The following describes two proteins that form a bound complex.

Interface contacts:
Residue R52 in the first protein interacts with residue S345 in the second protein (closest heavy-atom distance 3.1 Å).
Residue Y236 in the first protein contacts residue V404 in the second protein (closest heavy-atom distance 4.5 Å).
Residue K240 in the first protein interacts with residue L403 in the second protein (closest heavy-atom distance 3.8 Å).
Residue V48 in the first protein interacts with residue A341 in the second protein (closest heavy-atom distance 4.7 Å).
Residue S45 in the first protein is in contact with residue Q405 in the second protein (closest heavy-atom distance 2.7 Å).
Residue G212 in the first protein interacts with residue P396 in the second protein (closest heavy-atom distance 4.4 Å).
Residue I239 in the first protein is in contact with residue S402 in the second protein (closest heavy-atom distance 4.1 Å).
Residue R213 in the first protein interacts with residue L394 in the second protein (closest heavy-atom distance 3.9 Å).
Residue G212 in the first protein is in contact with residue L394 in the second protein (closest heavy-atom distance 4.1 Å).
Residue R52 in the first protein contacts residue A341 in the second protein (closest heavy-atom distance 4.7 Å).
Residue P214 in the first protein contacts residue P396 in the second protein (closest heavy-atom distance 3.6 Å).
Residue R52 in the first protein interacts with residue E340 in the second protein (closest heavy-atom distance 3.5 Å).
Residue N53 in the first protein contacts residue V317 in the second protein (closest heavy-atom distance 3.2 Å).
Residue E49 in the first protein contacts residue A341 in the second protein (closest heavy-atom distance 3.5 Å).
Residue C217 in the first protein interacts with residue Y359 in the second protein (closest heavy-atom distance 3.2 Å).
Residue P227 in the first protein is in contact with residue V404 in the second protein (closest heavy-atom distance 4.4 Å).
Residue R213 in the first protein contacts residue V404 in the second protein (closest heavy-atom distance 3.9 Å).
Residue R44 in the first protein contacts residue Q405 in the second protein (closest heavy-atom distance 3.1 Å).
Residue I228 in the first protein contacts residue P396 in the second protein (closest heavy-atom distance 4.2 Å).
Residue Q215 in the first protein contacts residue Y359 in the second protein (closest heavy-atom distance 4.4 Å).
Residue I228 in the first protein interacts with residue S345 in the second protein (closest heavy-atom distance 3.9 Å).
Residue E49 in the first protein contacts residue Y315 in the second protein (closest heavy-atom distance 3.4 Å).
Residue P209 in the first protein contacts residue Y358 in the second protein (closest heavy-atom distance 4.8 Å).
Residue Q46 in the first protein interacts with residue Q405 in the second protein (closest heavy-atom distance 4.5 Å).
Residue R52 in the first protein is in contact with residue A344 in the second protein (closest heavy-atom distance 5.0 Å).
Residue G229 in the first protein contacts residue V404 in the second protein (closest heavy-atom distance 4.0 Å).
Residue R44 in the first protein interacts with residue V404 in the second protein (closest heavy-atom distance 3.2 Å).
Residue I228 in the first protein contacts residue V404 in the second protein (closest heavy-atom distance 3.2 Å).
Residue P214 in the first protein is in contact with residue V404 in the second protein (closest heavy-atom distance 4.2 Å).
Residue D43 in the first protein interacts with residue Q405 in the second protein (closest heavy-atom distance 3.2 Å).
Residue P214 in the first protein interacts with residue L394 in the second protein (closest heavy-atom distance 4.0 Å).
Residue Q215 in the first protein is in contact with residue Y358 in the second protein (closest heavy-atom distance 4.3 Å).
Residue R52 in the first protein interacts with residue Y315 in the second protein (closest heavy-atom distance 4.6 Å).
Residue S45 in the first protein is in contact with residue V342 in the second protein (closest heavy-atom distance 3.3 Å).
Residue D211 in the first protein is in contact with residue L403 in the second protein (closest heavy-atom distance 3.5 Å).
Residue I228 in the first protein is in contact with residue C346 in the second protein (closest heavy-atom distance 3.6 Å).
Residue S45 in the first protein is in contact with residue A341 in the second protein (closest heavy-atom distance 2.6 Å).
Residue I228 in the first protein is in contact with residue Y359 in the second protein (closest heavy-atom distance 4.9 Å).
Residue P209 in the first protein is in contact with residue I393 in the second protein (closest heavy-atom distance 4.7 Å).
Residue K243 in the first protein interacts with residue D401 in the second protein (closest heavy-atom distance 4.5 Å).
Residue R213 in the first protein is in contact with residue L403 in the second protein (closest heavy-atom distance 5.0 Å).
Residue Q46 in the first protein contacts residue T332 in the second protein (closest heavy-atom distance 4.0 Å).
Residue Y236 in the first protein is in contact with residue L403 in the second protein (closest heavy-atom distance 3.1 Å).
Residue N53 in the first protein contacts residue Y315 in the second protein (closest heavy-atom distance 4.7 Å).
Residue D43 in the first protein interacts with residue P406 in the second protein (closest heavy-atom distance 4.7 Å).
Residue R213 in the first protein interacts with residue P396 in the second protein (closest heavy-atom distance 4.7 Å).
Residue E49 in the first protein is in contact with residue A337 in the second protein (closest heavy-atom distance 4.0 Å).
Residue G212 in the first protein is in contact with residue A397 in the second protein (closest heavy-atom distance 4.7 Å).
Residue E49 in the first protein interacts with residue E340 in the second protein (closest heavy-atom distance 4.7 Å).
Residue Q215 in the first protein contacts residue E392 in the second protein (closest heavy-atom distance 4.8 Å).
Residue P227 in the first protein contacts residue S345 in the second protein (closest heavy-atom distance 3.3 Å).
Residue I239 in the first protein is in contact with residue L403 in the second protein (closest heavy-atom distance 3.6 Å).
Residue P209 in the first protein is in contact with residue E392 in the second protein (closest heavy-atom distance 3.2 Å).
Residue I239 in the first protein is in contact with residue P406 in the second protein (closest heavy-atom distance 4.6 Å).
Residue N219 in the first protein interacts with residue S345 in the second protein (closest heavy-atom distance 4.0 Å).
Residue P209 in the first protein contacts residue L394 in the second protein (closest heavy-atom distance 3.7 Å).

Sequence of the second protein:
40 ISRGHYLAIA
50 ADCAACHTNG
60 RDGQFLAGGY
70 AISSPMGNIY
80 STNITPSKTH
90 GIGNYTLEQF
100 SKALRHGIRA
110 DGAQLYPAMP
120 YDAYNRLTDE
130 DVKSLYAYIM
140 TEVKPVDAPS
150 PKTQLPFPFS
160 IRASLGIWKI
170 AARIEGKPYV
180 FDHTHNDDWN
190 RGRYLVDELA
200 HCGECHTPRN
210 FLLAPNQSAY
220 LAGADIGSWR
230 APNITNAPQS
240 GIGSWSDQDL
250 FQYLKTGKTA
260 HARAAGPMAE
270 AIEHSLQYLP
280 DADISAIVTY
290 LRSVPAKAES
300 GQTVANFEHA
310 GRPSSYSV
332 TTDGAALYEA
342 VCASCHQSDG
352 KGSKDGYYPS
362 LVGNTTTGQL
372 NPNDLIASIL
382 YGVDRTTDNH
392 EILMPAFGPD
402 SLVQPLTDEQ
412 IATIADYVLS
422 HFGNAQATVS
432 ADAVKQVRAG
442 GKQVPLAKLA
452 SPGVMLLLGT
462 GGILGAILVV

Sequence of the first protein:
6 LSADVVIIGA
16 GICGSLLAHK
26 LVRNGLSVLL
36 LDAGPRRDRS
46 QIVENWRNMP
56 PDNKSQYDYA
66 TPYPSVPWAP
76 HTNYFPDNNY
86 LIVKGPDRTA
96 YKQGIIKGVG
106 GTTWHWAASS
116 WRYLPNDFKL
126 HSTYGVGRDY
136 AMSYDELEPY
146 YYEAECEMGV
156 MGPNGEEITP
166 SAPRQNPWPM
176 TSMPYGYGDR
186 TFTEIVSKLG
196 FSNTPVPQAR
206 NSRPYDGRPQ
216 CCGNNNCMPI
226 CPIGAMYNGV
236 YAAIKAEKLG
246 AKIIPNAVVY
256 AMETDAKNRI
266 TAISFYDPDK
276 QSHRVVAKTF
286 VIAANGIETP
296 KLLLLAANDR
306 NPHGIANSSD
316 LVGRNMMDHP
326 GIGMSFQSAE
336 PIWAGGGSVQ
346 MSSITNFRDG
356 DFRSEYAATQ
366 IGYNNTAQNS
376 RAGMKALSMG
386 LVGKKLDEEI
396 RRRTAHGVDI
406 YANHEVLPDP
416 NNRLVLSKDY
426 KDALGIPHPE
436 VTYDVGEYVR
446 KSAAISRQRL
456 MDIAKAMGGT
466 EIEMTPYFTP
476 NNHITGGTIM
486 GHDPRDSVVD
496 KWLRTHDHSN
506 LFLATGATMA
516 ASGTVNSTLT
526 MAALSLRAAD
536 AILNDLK